Sequence of protein 2:
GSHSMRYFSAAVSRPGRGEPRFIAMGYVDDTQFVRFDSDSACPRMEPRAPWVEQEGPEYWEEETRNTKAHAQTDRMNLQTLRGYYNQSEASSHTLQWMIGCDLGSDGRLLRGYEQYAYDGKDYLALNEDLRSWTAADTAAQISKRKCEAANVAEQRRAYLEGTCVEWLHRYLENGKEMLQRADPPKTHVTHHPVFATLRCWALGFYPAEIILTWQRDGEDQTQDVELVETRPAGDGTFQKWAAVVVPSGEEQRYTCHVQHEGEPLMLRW

Sequence of protein 1:
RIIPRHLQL

Interface contacts:
Residue N66 in protein 2 is in contact with residue I2 in protein 1 (closest heavy-atom distance 4.3 Å).
Residue E62 in protein 2 contacts residue R1 in protein 1 (closest heavy-atom distance 4.1 Å).
Residue Y7 in protein 2 is in contact with residue I2 in protein 1 (closest heavy-atom distance 3.3 Å).
Residue R156 in protein 2 contacts residue H6 in protein 1 (closest heavy-atom distance 3.3 Å).
Residue W97 in protein 2 is in contact with residue I3 in protein 1 (closest heavy-atom distance 4.0 Å).
Residue H70 in protein 2 interacts with residue R5 in protein 1 (closest heavy-atom distance 3.7 Å).
Residue H70 in protein 2 interacts with residue P4 in protein 1 (closest heavy-atom distance 3.8 Å).
Residue N77 in protein 2 contacts residue H6 in protein 1 (closest heavy-atom distance 4.7 Å).
Residue D74 in protein 2 interacts with residue H6 in protein 1 (closest heavy-atom distance 3.2 Å).
Residue H70 in protein 2 interacts with residue H6 in protein 1 (closest heavy-atom distance 2.8 Å).
Residue T67 in protein 2 interacts with residue I2 in protein 1 (closest heavy-atom distance 4.0 Å).
Residue N66 in protein 2 interacts with residue P4 in protein 1 (closest heavy-atom distance 3.3 Å).
Residue F33 in protein 2 interacts with residue R1 in protein 1 (closest heavy-atom distance 4.8 Å).
Residue Y171 in protein 2 contacts residue R1 in protein 1 (closest heavy-atom distance 2.6 Å).
Residue T73 in protein 2 is in contact with residue L7 in protein 1 (closest heavy-atom distance 4.1 Å).
Residue R156 in protein 2 is in contact with residue R5 in protein 1 (closest heavy-atom distance 2.7 Å).
Residue Y123 in protein 2 is in contact with residue L9 in protein 1 (closest heavy-atom distance 4.0 Å).
Residue E63 in protein 2 interacts with residue I2 in protein 1 (closest heavy-atom distance 2.6 Å).
Residue T73 in protein 2 interacts with residue H6 in protein 1 (closest heavy-atom distance 4.1 Å).
Residue E114 in protein 2 is in contact with residue H6 in protein 1 (closest heavy-atom distance 4.7 Å).
Residue Y116 in protein 2 interacts with residue L9 in protein 1 (closest heavy-atom distance 3.8 Å).
Residue T163 in protein 2 is in contact with residue R1 in protein 1 (closest heavy-atom distance 4.2 Å).
Residue Y159 in protein 2 contacts residue R1 in protein 1 (closest heavy-atom distance 2.9 Å).
Residue L124 in protein 2 is in contact with residue L7 in protein 1 (closest heavy-atom distance 4.5 Å).
Residue Y159 in protein 2 interacts with residue I2 in protein 1 (closest heavy-atom distance 4.0 Å).
Residue Q155 in protein 2 is in contact with residue R5 in protein 1 (closest heavy-atom distance 3.2 Å).
Residue T80 in protein 2 is in contact with residue L9 in protein 1 (closest heavy-atom distance 3.3 Å).
Residue N77 in protein 2 interacts with residue L9 in protein 1 (closest heavy-atom distance 2.7 Å).
Residue K146 in protein 2 contacts residue Q8 in protein 1 (closest heavy-atom distance 4.0 Å).
Residue W97 in protein 2 contacts residue I2 in protein 1 (closest heavy-atom distance 4.7 Å).
Residue E63 in protein 2 interacts with residue R1 in protein 1 (closest heavy-atom distance 2.8 Å).
Residue Y84 in protein 2 is in contact with residue L9 in protein 1 (closest heavy-atom distance 2.5 Å).
Residue T73 in protein 2 is in contact with residue Q8 in protein 1 (closest heavy-atom distance 3.7 Å).
Residue L81 in protein 2 interacts with residue L9 in protein 1 (closest heavy-atom distance 3.8 Å).
Residue Y116 in protein 2 interacts with residue L7 in protein 1 (closest heavy-atom distance 2.9 Å).
Residue H70 in protein 2 interacts with residue I3 in protein 1 (closest heavy-atom distance 3.1 Å).
Residue W97 in protein 2 is in contact with residue H6 in protein 1 (closest heavy-atom distance 3.4 Å).
Residue A24 in protein 2 contacts residue I2 in protein 1 (closest heavy-atom distance 4.7 Å).
Residue I99 in protein 2 contacts residue I3 in protein 1 (closest heavy-atom distance 3.9 Å).
Residue Y116 in protein 2 contacts residue H6 in protein 1 (closest heavy-atom distance 3.2 Å).
Residue W133 in protein 2 is in contact with residue L7 in protein 1 (closest heavy-atom distance 4.6 Å).
Residue Y7 in protein 2 contacts residue R1 in protein 1 (closest heavy-atom distance 2.8 Å).
Residue N77 in protein 2 is in contact with residue L7 in protein 1 (closest heavy-atom distance 3.2 Å).
Residue L95 in protein 2 is in contact with residue L9 in protein 1 (closest heavy-atom distance 4.1 Å).
Residue K146 in protein 2 interacts with residue L9 in protein 1 (closest heavy-atom distance 2.8 Å).
Residue V152 in protein 2 is in contact with residue R5 in protein 1 (closest heavy-atom distance 3.9 Å).
Residue Y159 in protein 2 interacts with residue P4 in protein 1 (closest heavy-atom distance 4.8 Å).
Residue Q155 in protein 2 is in contact with residue I3 in protein 1 (closest heavy-atom distance 3.7 Å).
Residue S143 in protein 2 interacts with residue L9 in protein 1 (closest heavy-atom distance 3.2 Å).
Residue Y59 in protein 2 interacts with residue R1 in protein 1 (closest heavy-atom distance 3.4 Å).
Residue H70 in protein 2 is in contact with residue I2 in protein 1 (closest heavy-atom distance 4.6 Å).
Residue E58 in protein 2 is in contact with residue R1 in protein 1 (closest heavy-atom distance 4.9 Å).
Residue M5 in protein 2 is in contact with residue R1 in protein 1 (closest heavy-atom distance 4.3 Å).
Residue C147 in protein 2 is in contact with residue L7 in protein 1 (closest heavy-atom distance 4.1 Å).
Residue Y159 in protein 2 interacts with residue I3 in protein 1 (closest heavy-atom distance 3.6 Å).
Residue R156 in protein 2 interacts with residue L7 in protein 1 (closest heavy-atom distance 3.1 Å).
Residue N77 in protein 2 interacts with residue Q8 in protein 1 (closest heavy-atom distance 3.6 Å).
Residue R156 in protein 2 is in contact with residue I3 in protein 1 (closest heavy-atom distance 3.7 Å).
Residue W167 in protein 2 is in contact with residue R1 in protein 1 (closest heavy-atom distance 3.0 Å).
Residue E114 in protein 2 contacts residue L7 in protein 1 (closest heavy-atom distance 3.3 Å).

The following describes two proteins that form a bound complex.